Sequence of the second protein:
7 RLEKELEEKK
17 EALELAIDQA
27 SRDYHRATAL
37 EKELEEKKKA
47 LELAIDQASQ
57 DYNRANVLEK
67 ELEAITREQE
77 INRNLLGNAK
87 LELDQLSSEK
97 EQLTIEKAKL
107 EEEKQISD

These two protein chains interact to form a complex.

Interface contacts:
Residue K66 in the second protein is in contact with residue L68 in the first protein (closest heavy-atom distance 3.4 Å).
Residue E17 in the second protein contacts residue E13 in the first protein (closest heavy-atom distance 3.1 Å).
Residue E14 in the second protein interacts with residue K16 in the first protein (closest heavy-atom distance 3.4 Å).
Residue A50 in the second protein is in contact with residue A50 in the first protein (closest heavy-atom distance 3.8 Å).
Residue E74 in the second protein interacts with residue E74 in the first protein (closest heavy-atom distance 3.0 Å).
Residue E37 in the second protein is in contact with residue R32 in the first protein (closest heavy-atom distance 2.6 Å).
Residue N80 in the second protein is in contact with residue L81 in the first protein (closest heavy-atom distance 3.4 Å).
Residue V63 in the second protein interacts with residue L64 in the first protein (closest heavy-atom distance 3.8 Å).
Residue I77 in the second protein interacts with residue N78 in the first protein (closest heavy-atom distance 3.2 Å).
Residue K43 in the second protein is in contact with residue L47 in the first protein (closest heavy-atom distance 3.3 Å).
Residue L36 in the second protein contacts residue L40 in the first protein (closest heavy-atom distance 3.6 Å).
Residue Q91 in the second protein is in contact with residue Q91 in the first protein (closest heavy-atom distance 3.9 Å).
Residue E67 in the second protein is in contact with residue E67 in the first protein (closest heavy-atom distance 3.3 Å).
Residue K105 in the second protein is in contact with residue E102 in the first protein (closest heavy-atom distance 3.0 Å).
Residue D57 in the second protein interacts with residue D57 in the first protein (closest heavy-atom distance 3.7 Å).
Residue E74 in the second protein interacts with residue N78 in the first protein (closest heavy-atom distance 3.2 Å).
Residue Y30 in the second protein is in contact with residue R32 in the first protein (closest heavy-atom distance 3.9 Å).
Residue K43 in the second protein interacts with residue L40 in the first protein (closest heavy-atom distance 3.7 Å).
Residue K105 in the second protein interacts with residue L106 in the first protein (closest heavy-atom distance 3.1 Å).
Residue K105 in the second protein contacts residue K105 in the first protein (closest heavy-atom distance 3.5 Å).
Residue K10 in the second protein contacts residue K10 in the first protein (closest heavy-atom distance 3.5 Å).
Residue Q98 in the second protein interacts with residue E95 in the first protein (closest heavy-atom distance 3.8 Å).
Residue A54 in the second protein interacts with residue A54 in the first protein (closest heavy-atom distance 3.9 Å).
Residue E67 in the second protein interacts with residue L68 in the first protein (closest heavy-atom distance 3.6 Å).
Residue E74 in the second protein contacts residue Q75 in the first protein (closest heavy-atom distance 3.3 Å).
Residue E88 in the second protein interacts with residue E88 in the first protein (closest heavy-atom distance 3.6 Å).
Residue L40 in the second protein is in contact with residue L36 in the first protein (closest heavy-atom distance 3.6 Å).
Residue E95 in the second protein contacts residue Q98 in the first protein (closest heavy-atom distance 3.2 Å).
Residue E95 in the second protein interacts with residue S94 in the first protein (closest heavy-atom distance 3.2 Å).
Residue R60 in the second protein interacts with residue R60 in the first protein (closest heavy-atom distance 3.4 Å).
Residue E88 in the second protein is in contact with residue Q91 in the first protein (closest heavy-atom distance 3.0 Å).
Residue K43 in the second protein is in contact with residue K44 in the first protein (closest heavy-atom distance 3.6 Å).
Residue E14 in the second protein interacts with residue E9 in the first protein (closest heavy-atom distance 3.9 Å).
Residue L47 in the second protein interacts with residue K43 in the first protein (closest heavy-atom distance 3.8 Å).
Residue A18 in the second protein interacts with residue K16 in the first protein (closest heavy-atom distance 3.4 Å).
Residue I101 in the second protein is in contact with residue E102 in the first protein (closest heavy-atom distance 3.2 Å).
Residue E95 in the second protein interacts with residue Q91 in the first protein (closest heavy-atom distance 3.6 Å).
Residue E17 in the second protein interacts with residue L19 in the first protein (closest heavy-atom distance 3.5 Å).
Residue E88 in the second protein interacts with residue L87 in the first protein (closest heavy-atom distance 3.1 Å).
Residue I112 in the second protein contacts residue E109 in the first protein (closest heavy-atom distance 3.9 Å).
Residue L40 in the second protein interacts with residue E39 in the first protein (closest heavy-atom distance 3.8 Å).
Residue E102 in the second protein contacts residue Q98 in the first protein (closest heavy-atom distance 3.7 Å).
Residue I71 in the second protein is in contact with residue I71 in the first protein (closest heavy-atom distance 3.9 Å).
Residue L99 in the second protein is in contact with residue Q98 in the first protein (closest heavy-atom distance 3.5 Å).
Residue Q91 in the second protein contacts residue E95 in the first protein (closest heavy-atom distance 3.9 Å).
Residue E17 in the second protein contacts residue K16 in the first protein (closest heavy-atom distance 3.8 Å).
Residue E88 in the second protein contacts residue N84 in the first protein (closest heavy-atom distance 3.6 Å).
Residue R7 in the second protein interacts with residue L8 in the first protein (closest heavy-atom distance 3.5 Å).
Residue I112 in the second protein interacts with residue I112 in the first protein (closest heavy-atom distance 3.7 Å).
Residue R60 in the second protein is in contact with residue D57 in the first protein (closest heavy-atom distance 2.8 Å).
Residue E109 in the second protein is in contact with residue E109 in the first protein (closest heavy-atom distance 3.3 Å).
Residue Q91 in the second protein is in contact with residue L92 in the first protein (closest heavy-atom distance 3.5 Å).
Residue R60 in the second protein is in contact with residue Q56 in the first protein (closest heavy-atom distance 3.5 Å).
Residue V63 in the second protein contacts residue L68 in the first protein (closest heavy-atom distance 3.6 Å).
Residue A46 in the second protein interacts with residue L47 in the first protein (closest heavy-atom distance 3.5 Å).
Residue L36 in the second protein contacts residue E37 in the first protein (closest heavy-atom distance 3.9 Å).
Residue L81 in the second protein is in contact with residue L81 in the first protein (closest heavy-atom distance 3.7 Å).
Residue I77 in the second protein is in contact with residue L81 in the first protein (closest heavy-atom distance 3.5 Å).
Residue E17 in the second protein is in contact with residue E17 in the first protein (closest heavy-atom distance 2.9 Å).
Residue E102 in the second protein interacts with residue I101 in the first protein (closest heavy-atom distance 3.4 Å).

Sequence of the first protein:
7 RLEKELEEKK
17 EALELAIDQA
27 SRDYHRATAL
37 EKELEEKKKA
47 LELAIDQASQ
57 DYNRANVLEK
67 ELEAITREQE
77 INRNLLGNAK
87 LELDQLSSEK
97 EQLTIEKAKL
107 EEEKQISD